The following describes two proteins that form a bound complex.

Contacts between the two chains:
Residue I63 in chain A contacts residue L73 in chain B (closest heavy-atom distance 3.6 Å).
Residue E94 in chain A is in contact with residue N45 in chain B (closest heavy-atom distance 2.5 Å).
Residue N45 in chain A contacts residue S90 in chain B (closest heavy-atom distance 3.5 Å).
Residue R44 in chain A is in contact with residue D86 in chain B (closest heavy-atom distance 3.0 Å).
Residue K83 in chain A interacts with residue E55 in chain B (closest heavy-atom distance 2.9 Å).
Residue L48 in chain A contacts residue K83 in chain B (closest heavy-atom distance 3.8 Å).
Residue L73 in chain A contacts residue S59 in chain B (closest heavy-atom distance 3.6 Å).
Residue E55 in chain A contacts residue Q76 in chain B (closest heavy-atom distance 3.9 Å).
Residue R62 in chain A is in contact with residue L73 in chain B (closest heavy-atom distance 4.1 Å).
Residue L48 in chain A is in contact with residue L87 in chain B (closest heavy-atom distance 3.9 Å).
Residue Q76 in chain A contacts residue E55 in chain B (closest heavy-atom distance 3.4 Å).
Residue E55 in chain A contacts residue C80 in chain B (closest heavy-atom distance 3.0 Å).
Residue S59 in chain A is in contact with residue L73 in chain B (closest heavy-atom distance 3.7 Å).
Residue A52 in chain A contacts residue C80 in chain B (closest heavy-atom distance 3.5 Å).
Residue K83 in chain A contacts residue A51 in chain B (closest heavy-atom distance 3.5 Å).
Residue E55 in chain A is in contact with residue K83 in chain B (closest heavy-atom distance 2.8 Å).
Residue Q69 in chain A interacts with residue L66 in chain B (closest heavy-atom distance 3.5 Å).
Residue N45 in chain A contacts residue L87 in chain B (closest heavy-atom distance 3.8 Å).
Residue Q76 in chain A contacts residue Q58 in chain B (closest heavy-atom distance 3.1 Å).
Residue A52 in chain A is in contact with residue L84 in chain B (closest heavy-atom distance 3.7 Å).
Residue A52 in chain A is in contact with residue K83 in chain B (closest heavy-atom distance 3.8 Å).
Residue C80 in chain A interacts with residue E55 in chain B (closest heavy-atom distance 4.2 Å).
Residue A51 in chain A contacts residue K83 in chain B (closest heavy-atom distance 4.0 Å).
Residue K83 in chain A is in contact with residue A52 in chain B (closest heavy-atom distance 3.6 Å).
Residue S90 in chain A interacts with residue N45 in chain B (closest heavy-atom distance 3.0 Å).
Residue L77 in chain A is in contact with residue S59 in chain B (closest heavy-atom distance 3.2 Å).
Residue C80 in chain A contacts residue L56 in chain B (closest heavy-atom distance 4.1 Å).
Residue R44 in chain A is in contact with residue S90 in chain B (closest heavy-atom distance 3.0 Å).
Residue Q72 in chain A contacts residue R62 in chain B (closest heavy-atom distance 3.1 Å).
Residue Q76 in chain A is in contact with residue S59 in chain B (closest heavy-atom distance 3.1 Å).
Residue L87 in chain A contacts residue V49 in chain B (closest heavy-atom distance 3.3 Å).
Residue Q58 in chain A interacts with residue Q76 in chain B (closest heavy-atom distance 3.4 Å).
Residue L70 in chain A interacts with residue L66 in chain B (closest heavy-atom distance 3.5 Å).
Residue D86 in chain A is in contact with residue L48 in chain B (closest heavy-atom distance 3.4 Å).
Residue L66 in chain A contacts residue Q69 in chain B (closest heavy-atom distance 3.6 Å).
Residue L87 in chain A contacts residue L48 in chain B (closest heavy-atom distance 4.1 Å).
Residue K83 in chain A contacts residue L48 in chain B (closest heavy-atom distance 3.5 Å).
Residue L91 in chain A is in contact with residue N45 in chain B (closest heavy-atom distance 3.5 Å).
Residue R62 in chain A is in contact with residue Q72 in chain B (closest heavy-atom distance 3.6 Å).
Residue L73 in chain A contacts residue I63 in chain B (closest heavy-atom distance 3.7 Å).
Residue S59 in chain A is in contact with residue Q76 in chain B (closest heavy-atom distance 3.2 Å).
Residue L73 in chain A is in contact with residue R62 in chain B (closest heavy-atom distance 4.2 Å).
Residue L56 in chain A is in contact with residue L77 in chain B (closest heavy-atom distance 4.1 Å).
Residue E55 in chain A is in contact with residue A79 in chain B (closest heavy-atom distance 3.3 Å).
Residue L66 in chain A is in contact with residue L73 in chain B (closest heavy-atom distance 4.0 Å).
Residue S90 in chain A interacts with residue R44 in chain B (closest heavy-atom distance 4.2 Å).
Residue Q69 in chain A contacts residue Q69 in chain B (closest heavy-atom distance 2.7 Å).
Residue L73 in chain A interacts with residue L66 in chain B (closest heavy-atom distance 4.1 Å).
Residue L87 in chain A interacts with residue N45 in chain B (closest heavy-atom distance 3.8 Å).
Residue C80 in chain A is in contact with residue A52 in chain B (closest heavy-atom distance 3.6 Å).
Residue L66 in chain A contacts residue L66 in chain B (closest heavy-atom distance 3.8 Å).
Residue Q76 in chain A is in contact with residue R62 in chain B (closest heavy-atom distance 3.4 Å).
Residue N45 in chain A is in contact with residue L91 in chain B (closest heavy-atom distance 3.9 Å).
Residue L84 in chain A contacts residue A52 in chain B (closest heavy-atom distance 3.8 Å).
Residue S59 in chain A contacts residue L77 in chain B (closest heavy-atom distance 3.2 Å).
Residue A79 in chain A contacts residue E55 in chain B (closest heavy-atom distance 3.2 Å).
Residue L66 in chain A contacts residue L70 in chain B (closest heavy-atom distance 4.2 Å).
Residue V49 in chain A is in contact with residue L87 in chain B (closest heavy-atom distance 3.7 Å).
Residue L48 in chain A is in contact with residue D86 in chain B (closest heavy-atom distance 3.7 Å).
Residue R62 in chain A is in contact with residue Q76 in chain B (closest heavy-atom distance 3.1 Å).

Sequence of chain A:
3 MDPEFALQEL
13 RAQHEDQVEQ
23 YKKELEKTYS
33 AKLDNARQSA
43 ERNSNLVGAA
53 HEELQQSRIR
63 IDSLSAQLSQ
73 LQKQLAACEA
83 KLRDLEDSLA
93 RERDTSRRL

Sequence of chain B:
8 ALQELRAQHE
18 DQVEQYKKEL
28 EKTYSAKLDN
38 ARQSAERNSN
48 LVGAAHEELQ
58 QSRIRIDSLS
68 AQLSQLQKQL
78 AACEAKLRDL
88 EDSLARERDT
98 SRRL